Residue-level contacts at the interface:
Residue F41 in chain B is in contact with residue I410 in chain A (closest heavy-atom distance 3.0 Å).
Residue W290 in chain B is in contact with residue S58 in chain A (closest heavy-atom distance 2.7 Å).
Residue V701 in chain B contacts residue N956 in chain A (closest heavy-atom distance 3.1 Å).
Residue I140 in chain B contacts residue I134 in chain A (closest heavy-atom distance 3.3 Å).
Residue I134 in chain B contacts residue I140 in chain A (closest heavy-atom distance 3.3 Å).
Residue Y401 in chain B interacts with residue S40 in chain A (closest heavy-atom distance 3.3 Å).
Residue Q292 in chain B interacts with residue S58 in chain A (closest heavy-atom distance 3.2 Å).
Residue L243 in chain B contacts residue I57 in chain A (closest heavy-atom distance 3.2 Å).
Residue A59 in chain B is in contact with residue H285 in chain A (closest heavy-atom distance 3.0 Å).
Residue Q37 in chain B is in contact with residue Q308 in chain A (closest heavy-atom distance 3.1 Å).
Residue T38 in chain B contacts residue S314 in chain A (closest heavy-atom distance 2.9 Å).
Residue R172 in chain B interacts with residue W112 in chain A (closest heavy-atom distance 2.9 Å).
Residue F690 in chain B is in contact with residue Y965 in chain A (closest heavy-atom distance 3.3 Å).
Residue R669 in chain B contacts residue W668 in chain A (closest heavy-atom distance 2.6 Å).
Residue T143 in chain B is in contact with residue S159 in chain A (closest heavy-atom distance 3.2 Å).
Residue F55 in chain B contacts residue F343 in chain A (closest heavy-atom distance 3.1 Å).
Residue R138 in chain B is in contact with residue M161 in chain A (closest heavy-atom distance 2.6 Å).
Residue I410 in chain B interacts with residue S40 in chain A (closest heavy-atom distance 3.3 Å).
Residue I57 in chain B is in contact with residue Y337 in chain A (closest heavy-atom distance 2.8 Å).
Residue S58 in chain B contacts residue W290 in chain A (closest heavy-atom distance 2.7 Å).
Residue N242 in chain B interacts with residue G91 in chain A (closest heavy-atom distance 2.2 Å).
Residue G91 in chain B contacts residue N242 in chain A (closest heavy-atom distance 2.2 Å).
Residue D154 in chain B is in contact with residue N141 in chain A (closest heavy-atom distance 3.3 Å).
Residue F343 in chain B is in contact with residue F55 in chain A (closest heavy-atom distance 3.1 Å).
Residue Q308 in chain B is in contact with residue Q37 in chain A (closest heavy-atom distance 3.1 Å).
Residue N293 in chain B interacts with residue S58 in chain A (closest heavy-atom distance 2.9 Å).
Residue N141 in chain B is in contact with residue D154 in chain A (closest heavy-atom distance 3.3 Å).
Residue S40 in chain B is in contact with residue I410 in chain A (closest heavy-atom distance 3.3 Å).
Residue S58 in chain B contacts residue N293 in chain A (closest heavy-atom distance 2.9 Å).
Residue L243 in chain B contacts residue G91 in chain A (closest heavy-atom distance 3.3 Å).
Residue S314 in chain B is in contact with residue T38 in chain A (closest heavy-atom distance 2.9 Å).
Residue Y337 in chain B interacts with residue I57 in chain A (closest heavy-atom distance 2.8 Å).
Residue D359 in chain B interacts with residue P358 in chain A (closest heavy-atom distance 3.1 Å).
Residue M161 in chain B contacts residue R138 in chain A (closest heavy-atom distance 2.6 Å).
Residue G142 in chain B is in contact with residue S159 in chain A (closest heavy-atom distance 3.2 Å).
Residue Q408 in chain B interacts with residue F43 in chain A (closest heavy-atom distance 3.0 Å).
Residue I57 in chain B interacts with residue L243 in chain A (closest heavy-atom distance 3.2 Å).
Residue S159 in chain B interacts with residue T143 in chain A (closest heavy-atom distance 3.3 Å).
Residue L152 in chain B contacts residue N141 in chain A (closest heavy-atom distance 3.0 Å).
Residue F672 in chain B contacts residue F672 in chain A (closest heavy-atom distance 2.8 Å).
Residue L696 in chain B interacts with residue I958 in chain A (closest heavy-atom distance 3.3 Å).
Residue C170 in chain B is in contact with residue N141 in chain A (closest heavy-atom distance 2.9 Å).
Residue N141 in chain B contacts residue L152 in chain A (closest heavy-atom distance 3.0 Å).
Residue Y965 in chain B is in contact with residue L693 in chain A (closest heavy-atom distance 2.9 Å).
Residue W112 in chain B interacts with residue R172 in chain A (closest heavy-atom distance 2.9 Å).
Residue I958 in chain B is in contact with residue L696 in chain A (closest heavy-atom distance 3.3 Å).
Residue N141 in chain B interacts with residue C170 in chain A (closest heavy-atom distance 2.9 Å).
Residue W668 in chain B contacts residue M772 in chain A (closest heavy-atom distance 3.0 Å).
Residue W668 in chain B contacts residue R669 in chain A (closest heavy-atom distance 2.6 Å).
Residue F43 in chain B contacts residue Q408 in chain A (closest heavy-atom distance 3.0 Å).
Residue S40 in chain B is in contact with residue Y401 in chain A (closest heavy-atom distance 3.3 Å).
Residue S58 in chain B is in contact with residue Q292 in chain A (closest heavy-atom distance 3.2 Å).
Residue L689 in chain B contacts residue L689 in chain A (closest heavy-atom distance 2.8 Å).
Residue G91 in chain B contacts residue L243 in chain A (closest heavy-atom distance 3.2 Å).
Residue I410 in chain B is in contact with residue F41 in chain A (closest heavy-atom distance 3.0 Å).
Residue M772 in chain B contacts residue W668 in chain A (closest heavy-atom distance 3.0 Å).
Residue N956 in chain B contacts residue V701 in chain A (closest heavy-atom distance 3.1 Å).
Residue L693 in chain B interacts with residue Y965 in chain A (closest heavy-atom distance 2.9 Å).
Residue S159 in chain B is in contact with residue G142 in chain A (closest heavy-atom distance 3.2 Å).
Residue H285 in chain B interacts with residue A59 in chain A (closest heavy-atom distance 3.1 Å).

The following describes two proteins that form a bound complex.

Sequence of chain A:
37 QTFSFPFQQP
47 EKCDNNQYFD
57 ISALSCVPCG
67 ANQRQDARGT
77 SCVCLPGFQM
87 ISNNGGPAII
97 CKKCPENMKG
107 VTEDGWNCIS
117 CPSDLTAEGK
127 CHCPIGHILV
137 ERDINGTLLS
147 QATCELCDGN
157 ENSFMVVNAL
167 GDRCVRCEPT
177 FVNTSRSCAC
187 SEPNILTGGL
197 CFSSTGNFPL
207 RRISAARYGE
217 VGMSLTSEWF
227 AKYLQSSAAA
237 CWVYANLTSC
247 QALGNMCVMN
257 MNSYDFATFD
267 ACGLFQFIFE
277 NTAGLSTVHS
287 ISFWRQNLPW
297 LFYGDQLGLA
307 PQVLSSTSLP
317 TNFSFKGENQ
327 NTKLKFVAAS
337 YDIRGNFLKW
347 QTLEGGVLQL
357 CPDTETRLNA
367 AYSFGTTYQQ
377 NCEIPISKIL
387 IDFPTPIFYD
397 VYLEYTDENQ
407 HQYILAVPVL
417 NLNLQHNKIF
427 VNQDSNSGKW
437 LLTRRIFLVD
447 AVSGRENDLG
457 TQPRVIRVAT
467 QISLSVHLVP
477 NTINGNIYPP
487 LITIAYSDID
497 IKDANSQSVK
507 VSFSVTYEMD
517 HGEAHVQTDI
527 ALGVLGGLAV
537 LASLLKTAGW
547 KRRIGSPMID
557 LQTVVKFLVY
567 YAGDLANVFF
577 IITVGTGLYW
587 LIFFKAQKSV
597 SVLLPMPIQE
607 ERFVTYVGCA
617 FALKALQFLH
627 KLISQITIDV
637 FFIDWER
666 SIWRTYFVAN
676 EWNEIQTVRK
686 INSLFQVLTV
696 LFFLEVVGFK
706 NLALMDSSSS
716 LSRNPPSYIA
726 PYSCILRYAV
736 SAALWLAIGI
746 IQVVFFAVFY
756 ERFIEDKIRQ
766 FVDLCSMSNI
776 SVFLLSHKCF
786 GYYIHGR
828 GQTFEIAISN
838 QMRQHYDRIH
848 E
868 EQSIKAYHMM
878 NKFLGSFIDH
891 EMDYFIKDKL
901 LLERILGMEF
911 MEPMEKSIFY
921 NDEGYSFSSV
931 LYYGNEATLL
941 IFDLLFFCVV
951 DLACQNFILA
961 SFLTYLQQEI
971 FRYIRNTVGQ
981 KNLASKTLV

Sequence of chain B:
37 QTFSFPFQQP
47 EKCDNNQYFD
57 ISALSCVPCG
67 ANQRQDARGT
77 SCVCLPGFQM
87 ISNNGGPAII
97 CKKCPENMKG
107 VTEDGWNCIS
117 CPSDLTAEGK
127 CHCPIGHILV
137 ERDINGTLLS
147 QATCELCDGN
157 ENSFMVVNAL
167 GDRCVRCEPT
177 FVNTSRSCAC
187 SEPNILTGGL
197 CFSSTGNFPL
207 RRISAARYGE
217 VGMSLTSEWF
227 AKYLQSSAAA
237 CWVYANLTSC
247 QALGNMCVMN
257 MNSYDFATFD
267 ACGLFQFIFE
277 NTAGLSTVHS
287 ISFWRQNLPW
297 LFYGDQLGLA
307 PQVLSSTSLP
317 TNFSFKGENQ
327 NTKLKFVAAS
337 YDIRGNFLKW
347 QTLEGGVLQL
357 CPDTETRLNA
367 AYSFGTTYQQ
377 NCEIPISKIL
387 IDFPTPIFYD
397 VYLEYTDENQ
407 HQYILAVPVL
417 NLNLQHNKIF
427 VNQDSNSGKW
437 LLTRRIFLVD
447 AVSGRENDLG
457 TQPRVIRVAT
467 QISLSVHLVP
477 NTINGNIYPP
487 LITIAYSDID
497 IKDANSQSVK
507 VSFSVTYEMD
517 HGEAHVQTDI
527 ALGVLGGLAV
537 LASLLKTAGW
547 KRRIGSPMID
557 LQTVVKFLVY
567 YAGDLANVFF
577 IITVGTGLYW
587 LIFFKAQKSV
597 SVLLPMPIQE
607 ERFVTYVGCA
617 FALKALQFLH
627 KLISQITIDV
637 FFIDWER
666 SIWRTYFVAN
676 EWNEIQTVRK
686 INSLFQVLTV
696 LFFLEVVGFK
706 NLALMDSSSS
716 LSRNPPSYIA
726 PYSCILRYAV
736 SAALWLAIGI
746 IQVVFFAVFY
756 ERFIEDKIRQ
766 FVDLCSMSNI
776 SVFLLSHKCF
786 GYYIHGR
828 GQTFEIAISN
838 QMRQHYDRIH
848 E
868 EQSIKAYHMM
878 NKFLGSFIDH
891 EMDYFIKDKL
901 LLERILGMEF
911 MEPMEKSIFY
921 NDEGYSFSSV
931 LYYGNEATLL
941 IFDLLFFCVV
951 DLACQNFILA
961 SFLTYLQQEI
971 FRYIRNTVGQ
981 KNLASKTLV